This data describes a binding interaction between two proteins.

Sequence of protein 2:
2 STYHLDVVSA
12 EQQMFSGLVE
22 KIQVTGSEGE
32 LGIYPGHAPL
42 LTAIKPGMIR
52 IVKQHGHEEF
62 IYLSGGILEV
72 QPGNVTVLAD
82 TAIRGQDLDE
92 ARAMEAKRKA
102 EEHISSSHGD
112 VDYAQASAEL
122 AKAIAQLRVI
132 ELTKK

Residue-level contacts at the interface:
Residue E31 in protein 2 contacts residue R41 in protein 1 (closest heavy-atom distance 4.3 Å).

Sequence of protein 1:
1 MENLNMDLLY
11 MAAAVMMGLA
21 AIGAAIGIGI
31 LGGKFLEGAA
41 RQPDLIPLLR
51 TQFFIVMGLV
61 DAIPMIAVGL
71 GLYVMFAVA